Sequence of protein 2:
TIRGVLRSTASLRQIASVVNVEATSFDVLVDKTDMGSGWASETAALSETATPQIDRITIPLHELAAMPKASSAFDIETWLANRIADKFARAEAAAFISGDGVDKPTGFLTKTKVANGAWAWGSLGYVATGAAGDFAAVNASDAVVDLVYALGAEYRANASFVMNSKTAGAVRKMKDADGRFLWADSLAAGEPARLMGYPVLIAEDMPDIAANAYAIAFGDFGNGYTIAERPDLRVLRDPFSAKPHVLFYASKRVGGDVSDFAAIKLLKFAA

Sequence of protein 1:
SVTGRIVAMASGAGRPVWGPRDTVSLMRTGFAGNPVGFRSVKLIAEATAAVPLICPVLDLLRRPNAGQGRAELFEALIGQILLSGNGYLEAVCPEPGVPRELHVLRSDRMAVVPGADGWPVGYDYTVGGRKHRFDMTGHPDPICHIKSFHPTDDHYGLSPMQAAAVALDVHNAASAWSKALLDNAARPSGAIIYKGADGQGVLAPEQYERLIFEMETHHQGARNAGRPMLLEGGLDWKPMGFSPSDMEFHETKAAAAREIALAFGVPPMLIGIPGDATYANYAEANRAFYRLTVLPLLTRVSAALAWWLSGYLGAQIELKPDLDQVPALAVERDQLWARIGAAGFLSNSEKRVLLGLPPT

Residue-level contacts at the interface:
Residue M32 in protein 1 is in contact with residue L347 in protein 2 (closest heavy-atom distance 4.8 Å).
Residue A33 in protein 1 is in contact with residue V349 in protein 2 (closest heavy-atom distance 4.4 Å).
Residue A33 in protein 1 interacts with residue D346 in protein 2 (closest heavy-atom distance 3.9 Å).
Residue A33 in protein 1 contacts residue L347 in protein 2 (closest heavy-atom distance 4.1 Å).
Residue M32 in protein 1 interacts with residue D346 in protein 2 (closest heavy-atom distance 2.8 Å).
Residue A33 in protein 1 is in contact with residue R348 in protein 2 (closest heavy-atom distance 4.5 Å).

The following describes two proteins that form a bound complex.